Sequence of chain A:
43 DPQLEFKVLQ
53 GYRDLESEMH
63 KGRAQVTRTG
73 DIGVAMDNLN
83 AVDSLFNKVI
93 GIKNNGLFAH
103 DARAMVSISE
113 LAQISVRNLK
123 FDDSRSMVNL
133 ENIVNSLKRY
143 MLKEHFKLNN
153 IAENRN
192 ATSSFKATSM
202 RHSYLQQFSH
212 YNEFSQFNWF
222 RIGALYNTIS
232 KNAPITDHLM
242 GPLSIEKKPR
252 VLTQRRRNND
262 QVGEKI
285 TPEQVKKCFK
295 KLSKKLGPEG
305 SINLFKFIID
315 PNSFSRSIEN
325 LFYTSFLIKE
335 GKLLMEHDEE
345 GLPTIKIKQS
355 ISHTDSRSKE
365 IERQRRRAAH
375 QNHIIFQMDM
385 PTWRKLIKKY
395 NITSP

Sequence of chain B:
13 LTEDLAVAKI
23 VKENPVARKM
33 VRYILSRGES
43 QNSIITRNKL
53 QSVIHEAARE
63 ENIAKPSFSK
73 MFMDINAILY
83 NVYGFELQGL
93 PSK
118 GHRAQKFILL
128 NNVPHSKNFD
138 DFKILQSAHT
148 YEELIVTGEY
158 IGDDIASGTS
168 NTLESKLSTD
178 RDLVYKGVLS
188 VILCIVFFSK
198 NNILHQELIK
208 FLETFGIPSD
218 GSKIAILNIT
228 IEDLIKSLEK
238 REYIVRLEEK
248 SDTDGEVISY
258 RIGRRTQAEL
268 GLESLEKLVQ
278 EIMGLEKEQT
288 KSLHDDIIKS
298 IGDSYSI

Interface contacts:
Residue I236 in chain A interacts with residue E41 in chain B (closest heavy-atom distance 2.9 Å).
Residue R141 in chain A is in contact with residue I279 in chain B (closest heavy-atom distance 3.4 Å).
Residue N228 in chain A is in contact with residue K183 in chain B (closest heavy-atom distance 2.5 Å).
Residue K140 in chain A is in contact with residue T211 in chain B (closest heavy-atom distance 2.3 Å).
Residue V130 in chain A is in contact with residue D293 in chain B (closest heavy-atom distance 3.5 Å).
Residue S138 in chain A contacts residue M280 in chain B (closest heavy-atom distance 3.3 Å).
Residue Y227 in chain A contacts residue Y240 in chain B (closest heavy-atom distance 2.3 Å).
Residue I236 in chain A is in contact with residue F87 in chain B (closest heavy-atom distance 3.4 Å).
Residue F221 in chain A is in contact with residue S144 in chain B (closest heavy-atom distance 2.8 Å).
Residue N219 in chain A contacts residue Y148 in chain B (closest heavy-atom distance 3.4 Å).
Residue V136 in chain A is in contact with residue F212 in chain B (closest heavy-atom distance 3.4 Å).
Residue G224 in chain A interacts with residue L180 in chain B (closest heavy-atom distance 3.5 Å).
Residue M129 in chain A interacts with residue M280 in chain B (closest heavy-atom distance 3.5 Å).
Residue T229 in chain A interacts with residue I141 in chain B (closest heavy-atom distance 3.5 Å).
Residue R141 in chain A interacts with residue M280 in chain B (closest heavy-atom distance 3.5 Å).
Residue H147 in chain A is in contact with residue Y148 in chain B (closest heavy-atom distance 3.2 Å).
Residue A234 in chain A interacts with residue E41 in chain B (closest heavy-atom distance 3.1 Å).
Residue F221 in chain A contacts residue V181 in chain B (closest heavy-atom distance 3.5 Å).
Residue K63 in chain A interacts with residue T250 in chain B (closest heavy-atom distance 3.5 Å).
Residue R119 in chain A interacts with residue R258 in chain B (closest heavy-atom distance 3.3 Å).
Residue I223 in chain A interacts with residue S187 in chain B (closest heavy-atom distance 3.3 Å).
Residue L139 in chain A is in contact with residue I279 in chain B (closest heavy-atom distance 3.5 Å).
Residue A225 in chain A contacts residue I141 in chain B (closest heavy-atom distance 3.1 Å).
Residue I236 in chain A is in contact with residue G40 in chain B (closest heavy-atom distance 3.0 Å).
Residue N233 in chain A is in contact with residue R262 in chain B (closest heavy-atom distance 3.4 Å).
Residue E146 in chain A is in contact with residue Y148 in chain B (closest heavy-atom distance 3.4 Å).
Residue K232 in chain A interacts with residue E266 in chain B (closest heavy-atom distance 3.0 Å).
Residue I223 in chain A is in contact with residue K183 in chain B (closest heavy-atom distance 2.9 Å).
Residue F221 in chain A contacts residue A145 in chain B (closest heavy-atom distance 3.5 Å).
Residue L132 in chain A contacts residue S196 in chain B (closest heavy-atom distance 3.4 Å).
Residue R119 in chain A contacts residue D300 in chain B (closest heavy-atom distance 3.2 Å).
Residue K232 in chain A is in contact with residue N128 in chain B (closest heavy-atom distance 3.2 Å).
Residue Y212 in chain A contacts residue T211 in chain B (closest heavy-atom distance 2.8 Å).
Residue S138 in chain A interacts with residue I279 in chain B (closest heavy-atom distance 2.7 Å).
Residue I223 in chain A interacts with residue G184 in chain B (closest heavy-atom distance 3.1 Å).
Residue Y227 in chain A interacts with residue E266 in chain B (closest heavy-atom distance 3.5 Å).
Residue H62 in chain A is in contact with residue K247 in chain B (closest heavy-atom distance 3.2 Å).
Residue M129 in chain A interacts with residue Q286 in chain B (closest heavy-atom distance 3.5 Å).
Residue V130 in chain A contacts residue S297 in chain B (closest heavy-atom distance 3.5 Å).
Residue W220 in chain A is in contact with residue V181 in chain B (closest heavy-atom distance 3.4 Å).
Residue S231 in chain A interacts with residue H132 in chain B (closest heavy-atom distance 3.2 Å).
Residue Y227 in chain A contacts residue K183 in chain B (closest heavy-atom distance 3.5 Å).
Residue N233 in chain A interacts with residue E266 in chain B (closest heavy-atom distance 2.8 Å).
Residue R141 in chain A interacts with residue G281 in chain B (closest heavy-atom distance 3.5 Å).
Residue N233 in chain A is in contact with residue N128 in chain B (closest heavy-atom distance 3.5 Å).
Residue G224 in chain A interacts with residue K183 in chain B (closest heavy-atom distance 3.2 Å).
Residue S231 in chain A contacts residue E266 in chain B (closest heavy-atom distance 2.6 Å).
Residue I236 in chain A interacts with residue L37 in chain B (closest heavy-atom distance 3.3 Å).
Residue W220 in chain A interacts with residue G184 in chain B (closest heavy-atom distance 3.3 Å).
Residue G224 in chain A is in contact with residue G184 in chain B (closest heavy-atom distance 3.3 Å).
Residue N233 in chain A interacts with residue K183 in chain B (closest heavy-atom distance 3.2 Å).
Residue K140 in chain A is in contact with residue F212 in chain B (closest heavy-atom distance 3.5 Å).
Residue V130 in chain A contacts residue F195 in chain B (closest heavy-atom distance 3.1 Å).
Residue A192 in chain A contacts residue K288 in chain B (closest heavy-atom distance 3.4 Å).
Residue F218 in chain A is in contact with residue F212 in chain B (closest heavy-atom distance 3.1 Å).
Residue N213 in chain A is in contact with residue G213 in chain B (closest heavy-atom distance 3.5 Å).
Residue E146 in chain A contacts residue A145 in chain B (closest heavy-atom distance 3.2 Å).
Residue T229 in chain A is in contact with residue D137 in chain B (closest heavy-atom distance 2.2 Å).
Residue V136 in chain A is in contact with residue F208 in chain B (closest heavy-atom distance 3.5 Å).
Residue F215 in chain A is in contact with residue I221 in chain B (closest heavy-atom distance 3.5 Å).

This data describes a binding interaction between two proteins.